Sequence of the first protein:
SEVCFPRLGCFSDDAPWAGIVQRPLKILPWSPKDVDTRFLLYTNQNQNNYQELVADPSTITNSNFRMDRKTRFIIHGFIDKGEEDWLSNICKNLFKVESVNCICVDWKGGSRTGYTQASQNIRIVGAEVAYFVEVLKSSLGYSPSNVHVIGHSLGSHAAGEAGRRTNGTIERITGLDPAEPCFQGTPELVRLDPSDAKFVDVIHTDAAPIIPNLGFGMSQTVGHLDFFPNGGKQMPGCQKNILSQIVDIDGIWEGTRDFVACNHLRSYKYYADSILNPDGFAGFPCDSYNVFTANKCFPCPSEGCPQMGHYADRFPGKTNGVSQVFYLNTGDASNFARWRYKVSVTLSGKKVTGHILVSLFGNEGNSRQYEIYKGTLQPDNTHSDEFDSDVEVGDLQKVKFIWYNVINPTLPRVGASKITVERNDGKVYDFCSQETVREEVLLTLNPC

The following describes two proteins that form a bound complex.

Sequence of the second protein:
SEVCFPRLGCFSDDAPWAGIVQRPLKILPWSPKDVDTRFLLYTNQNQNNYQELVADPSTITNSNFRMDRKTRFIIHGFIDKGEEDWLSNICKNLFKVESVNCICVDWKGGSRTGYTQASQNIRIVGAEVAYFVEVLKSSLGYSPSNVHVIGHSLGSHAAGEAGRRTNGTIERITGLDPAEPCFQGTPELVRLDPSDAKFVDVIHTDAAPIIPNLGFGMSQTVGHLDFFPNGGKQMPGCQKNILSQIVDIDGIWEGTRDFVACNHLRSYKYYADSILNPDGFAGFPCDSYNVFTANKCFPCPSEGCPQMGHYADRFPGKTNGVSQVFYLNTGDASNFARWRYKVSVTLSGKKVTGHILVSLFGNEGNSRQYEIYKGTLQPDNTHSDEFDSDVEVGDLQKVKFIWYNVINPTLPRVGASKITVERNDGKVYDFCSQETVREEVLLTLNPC

Contacts between the two chains:
Residue S195 in the second protein is in contact with residue V322 in the first protein (closest heavy-atom distance 4.9 Å).
Residue T319 in the second protein is in contact with residue G321 in the first protein (closest heavy-atom distance 3.9 Å).
Residue V322 in the second protein contacts residue V322 in the first protein (closest heavy-atom distance 3.3 Å).
Residue V322 in the second protein interacts with residue G321 in the first protein (closest heavy-atom distance 4.5 Å).
Residue N320 in the second protein contacts residue N320 in the first protein (closest heavy-atom distance 4.2 Å).
Residue G321 in the second protein interacts with residue N320 in the first protein (closest heavy-atom distance 4.8 Å).
Residue N320 in the second protein is in contact with residue T319 in the first protein (closest heavy-atom distance 3.5 Å).
Residue T319 in the second protein contacts residue T319 in the first protein (closest heavy-atom distance 3.4 Å).
Residue E188 in the second protein is in contact with residue E188 in the first protein (closest heavy-atom distance 4.5 Å).
Residue V21 in the second protein contacts residue V21 in the first protein (closest heavy-atom distance 4.8 Å).
Residue R191 in the second protein is in contact with residue E188 in the first protein (closest heavy-atom distance 4.9 Å).
Residue G321 in the second protein interacts with residue T319 in the first protein (closest heavy-atom distance 3.7 Å).
Residue T319 in the second protein is in contact with residue N320 in the first protein (closest heavy-atom distance 3.1 Å).